Contacts between the two chains:
Residue I168 in the second protein contacts residue R109 in the first protein (closest heavy-atom distance 3.6 Å).
Residue I168 in the second protein is in contact with residue N155 in the first protein (closest heavy-atom distance 4.0 Å).
Residue S25 in the second protein is in contact with residue Y138 in the first protein (closest heavy-atom distance 3.9 Å).
Residue D249 in the second protein is in contact with residue V180 in the first protein (closest heavy-atom distance 3.8 Å).
Residue D249 in the second protein contacts residue R111 in the first protein (closest heavy-atom distance 4.2 Å).
Residue R235 in the second protein is in contact with residue F141 in the first protein (closest heavy-atom distance 3.6 Å).
Residue D247 in the second protein contacts residue K144 in the first protein (closest heavy-atom distance 2.8 Å).
Residue D249 in the second protein contacts residue V178 in the first protein (closest heavy-atom distance 4.0 Å).
Residue K191 in the second protein contacts residue R109 in the first protein (closest heavy-atom distance 3.4 Å).
Residue D249 in the second protein contacts residue L106 in the first protein (closest heavy-atom distance 3.3 Å).
Residue D247 in the second protein interacts with residue V180 in the first protein (closest heavy-atom distance 3.2 Å).
Residue I168 in the second protein interacts with residue L154 in the first protein (closest heavy-atom distance 4.2 Å).
Residue Y231 in the second protein is in contact with residue S113 in the first protein (closest heavy-atom distance 3.4 Å).
Residue G248 in the second protein contacts residue V180 in the first protein (closest heavy-atom distance 2.8 Å).
Residue M24 in the second protein is in contact with residue V115 in the first protein (closest heavy-atom distance 3.5 Å).
Residue K274 in the second protein contacts residue E183 in the first protein (closest heavy-atom distance 4.0 Å).
Residue L167 in the second protein contacts residue G110 in the first protein (closest heavy-atom distance 4.3 Å).
Residue D171 in the second protein interacts with residue G110 in the first protein (closest heavy-atom distance 4.2 Å).
Residue R242 in the second protein is in contact with residue S142 in the first protein (closest heavy-atom distance 3.6 Å).
Residue P26 in the second protein interacts with residue Y138 in the first protein (closest heavy-atom distance 3.8 Å).
Residue P26 in the second protein interacts with residue L126 in the first protein (closest heavy-atom distance 3.8 Å).
Residue S25 in the second protein contacts residue A139 in the first protein (closest heavy-atom distance 4.0 Å).
Residue Y231 in the second protein contacts residue F141 in the first protein (closest heavy-atom distance 3.5 Å).
Residue R235 in the second protein contacts residue R111 in the first protein (closest heavy-atom distance 3.7 Å).
Residue T51 in the second protein contacts residue G137 in the first protein (closest heavy-atom distance 3.5 Å).
Residue A234 in the second protein interacts with residue F141 in the first protein (closest heavy-atom distance 3.8 Å).
Residue I168 in the second protein is in contact with residue G110 in the first protein (closest heavy-atom distance 3.7 Å).
Residue M24 in the second protein interacts with residue Y138 in the first protein (closest heavy-atom distance 3.6 Å).
Residue E238 in the second protein contacts residue F141 in the first protein (closest heavy-atom distance 2.7 Å).
Residue Y231 in the second protein is in contact with residue V112 in the first protein (closest heavy-atom distance 4.2 Å).
Residue G248 in the second protein contacts residue D102 in the first protein (closest heavy-atom distance 3.1 Å).
Residue Y231 in the second protein contacts residue R111 in the first protein (closest heavy-atom distance 3.5 Å).
Residue I168 in the second protein interacts with residue N108 in the first protein (closest heavy-atom distance 3.3 Å).
Residue L27 in the second protein interacts with residue F145 in the first protein (closest heavy-atom distance 3.5 Å).
Residue M24 in the second protein contacts residue G137 in the first protein (closest heavy-atom distance 4.2 Å).
Residue D247 in the second protein contacts residue S179 in the first protein (closest heavy-atom distance 4.0 Å).
Residue L167 in the second protein interacts with residue V112 in the first protein (closest heavy-atom distance 3.6 Å).
Residue D249 in the second protein interacts with residue S179 in the first protein (closest heavy-atom distance 3.5 Å).
Residue R269 in the second protein is in contact with residue L103 in the first protein (closest heavy-atom distance 3.5 Å).
Residue P52 in the second protein contacts residue Y138 in the first protein (closest heavy-atom distance 3.5 Å).
Residue R242 in the second protein contacts residue R111 in the first protein (closest heavy-atom distance 3.1 Å).
Residue K191 in the second protein is in contact with residue D104 in the first protein (closest heavy-atom distance 2.7 Å).
Residue D245 in the second protein contacts residue K144 in the first protein (closest heavy-atom distance 4.1 Å).
Residue E238 in the second protein contacts residue A139 in the first protein (closest heavy-atom distance 3.9 Å).
Residue D171 in the second protein interacts with residue R109 in the first protein (closest heavy-atom distance 3.3 Å).
Residue E238 in the second protein is in contact with residue A140 in the first protein (closest heavy-atom distance 3.4 Å).
Residue I168 in the second protein is in contact with residue Y107 in the first protein (closest heavy-atom distance 3.8 Å).
Residue D169 in the second protein is in contact with residue R109 in the first protein (closest heavy-atom distance 3.0 Å).
Residue P26 in the second protein interacts with residue A139 in the first protein (closest heavy-atom distance 4.2 Å).
Residue K191 in the second protein interacts with residue L103 in the first protein (closest heavy-atom distance 3.7 Å).
Residue N50 in the second protein is in contact with residue N135 in the first protein (closest heavy-atom distance 2.8 Å).
Residue P26 in the second protein is in contact with residue F145 in the first protein (closest heavy-atom distance 3.6 Å).
Residue E238 in the second protein contacts residue S142 in the first protein (closest heavy-atom distance 2.6 Å).
Residue Y251 in the second protein contacts residue L103 in the first protein (closest heavy-atom distance 3.9 Å).
Residue D245 in the second protein interacts with residue K71 in the first protein (closest heavy-atom distance 2.8 Å).
Residue V170 in the second protein is in contact with residue G110 in the first protein (closest heavy-atom distance 3.3 Å).
Residue I168 in the second protein contacts residue V112 in the first protein (closest heavy-atom distance 4.2 Å).
Residue Y251 in the second protein is in contact with residue D102 in the first protein (closest heavy-atom distance 3.4 Å).
Residue M24 in the second protein contacts residue A139 in the first protein (closest heavy-atom distance 2.6 Å).
Residue N50 in the second protein is in contact with residue S136 in the first protein (closest heavy-atom distance 3.0 Å).

Sequence of the first protein:
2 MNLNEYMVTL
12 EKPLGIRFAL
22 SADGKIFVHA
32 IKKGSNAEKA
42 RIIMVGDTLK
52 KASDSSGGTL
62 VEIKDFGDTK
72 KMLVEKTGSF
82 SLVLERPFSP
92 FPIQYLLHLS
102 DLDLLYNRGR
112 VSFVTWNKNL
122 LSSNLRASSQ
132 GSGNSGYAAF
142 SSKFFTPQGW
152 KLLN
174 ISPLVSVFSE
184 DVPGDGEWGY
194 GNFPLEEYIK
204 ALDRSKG

Sequence of the second protein:
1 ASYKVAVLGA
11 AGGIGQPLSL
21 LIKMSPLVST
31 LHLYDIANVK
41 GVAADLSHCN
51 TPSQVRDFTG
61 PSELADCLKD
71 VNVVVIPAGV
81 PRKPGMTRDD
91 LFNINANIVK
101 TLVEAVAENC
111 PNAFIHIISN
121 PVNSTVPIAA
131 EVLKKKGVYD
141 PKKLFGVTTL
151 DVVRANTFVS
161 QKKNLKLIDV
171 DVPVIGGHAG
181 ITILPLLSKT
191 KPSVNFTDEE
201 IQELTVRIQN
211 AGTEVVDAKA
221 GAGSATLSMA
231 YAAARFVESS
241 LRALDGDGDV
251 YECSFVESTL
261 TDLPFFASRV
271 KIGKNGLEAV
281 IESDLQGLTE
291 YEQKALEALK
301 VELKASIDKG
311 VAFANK

This data describes a binding interaction between two proteins.